Sequence of the first protein:
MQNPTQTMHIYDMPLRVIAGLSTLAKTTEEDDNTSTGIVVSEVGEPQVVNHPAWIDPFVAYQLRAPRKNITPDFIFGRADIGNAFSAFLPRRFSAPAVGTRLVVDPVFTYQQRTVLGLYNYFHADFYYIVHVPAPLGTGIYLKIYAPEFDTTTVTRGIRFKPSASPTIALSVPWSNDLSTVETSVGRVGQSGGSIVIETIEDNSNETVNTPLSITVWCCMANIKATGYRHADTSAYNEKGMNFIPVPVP

Sequence of the second protein:
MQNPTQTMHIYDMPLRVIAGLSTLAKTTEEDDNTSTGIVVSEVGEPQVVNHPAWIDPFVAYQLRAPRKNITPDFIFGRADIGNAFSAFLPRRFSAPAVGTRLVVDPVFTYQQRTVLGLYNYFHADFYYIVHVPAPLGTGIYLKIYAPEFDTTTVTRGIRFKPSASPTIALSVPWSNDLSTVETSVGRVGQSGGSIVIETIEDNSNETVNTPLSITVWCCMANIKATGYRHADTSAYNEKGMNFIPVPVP

Contacts between the two chains:
Residue T7 in the second protein contacts residue H9 in the first protein (closest heavy-atom distance 1.8 Å).
Residue K239 in the second protein contacts residue S184 in the first protein (closest heavy-atom distance 2.5 Å).
Residue N242 in the second protein contacts residue D105 in the first protein (closest heavy-atom distance 2.4 Å).
Residue T7 in the second protein is in contact with residue T7 in the first protein (closest heavy-atom distance 1.7 Å).
Residue I244 in the second protein interacts with residue G189 in the first protein (closest heavy-atom distance 3.0 Å).
Residue M8 in the second protein contacts residue T7 in the first protein (closest heavy-atom distance 2.3 Å).
Residue F108 in the second protein contacts residue Y236 in the first protein (closest heavy-atom distance 2.5 Å).
Residue G240 in the second protein is in contact with residue F122 in the first protein (closest heavy-atom distance 2.6 Å).
Residue Y110 in the second protein contacts residue Y236 in the first protein (closest heavy-atom distance 2.4 Å).
Residue R113 in the second protein is in contact with residue E238 in the first protein (closest heavy-atom distance 3.1 Å).
Residue S184 in the second protein contacts residue K239 in the first protein (closest heavy-atom distance 2.5 Å).
Residue D105 in the second protein interacts with residue N242 in the first protein (closest heavy-atom distance 2.4 Å).
Residue T183 in the second protein contacts residue E238 in the first protein (closest heavy-atom distance 2.5 Å).
Residue E238 in the second protein is in contact with residue F108 in the first protein (closest heavy-atom distance 3.2 Å).
Residue D12 in the second protein interacts with residue P4 in the first protein (closest heavy-atom distance 2.8 Å).
Residue M241 in the second protein interacts with residue F108 in the first protein (closest heavy-atom distance 1.8 Å).
Residue E238 in the second protein interacts with residue R113 in the first protein (closest heavy-atom distance 3.1 Å).
Residue I244 in the second protein interacts with residue Q190 in the first protein (closest heavy-atom distance 2.4 Å).
Residue V188 in the second protein is in contact with residue P247 in the first protein (closest heavy-atom distance 3.1 Å).
Residue F122 in the second protein is in contact with residue M241 in the first protein (closest heavy-atom distance 2.9 Å).
Residue N242 in the second protein interacts with residue Q190 in the first protein (closest heavy-atom distance 2.6 Å).
Residue T5 in the second protein interacts with residue Y11 in the first protein (closest heavy-atom distance 2.5 Å).
Residue Y236 in the second protein is in contact with residue R113 in the first protein (closest heavy-atom distance 2.9 Å).
Residue H9 in the second protein contacts residue Q6 in the first protein (closest heavy-atom distance 2.0 Å).
Residue G189 in the second protein is in contact with residue I244 in the first protein (closest heavy-atom distance 3.0 Å).
Residue V246 in the second protein is in contact with residue G189 in the first protein (closest heavy-atom distance 2.6 Å).
Residue K239 in the second protein contacts residue T183 in the first protein (closest heavy-atom distance 2.4 Å).
Residue H9 in the second protein is in contact with residue T7 in the first protein (closest heavy-atom distance 1.8 Å).
Residue F243 in the second protein contacts residue Q190 in the first protein (closest heavy-atom distance 2.5 Å).
Residue Q6 in the second protein is in contact with residue H9 in the first protein (closest heavy-atom distance 2.0 Å).
Residue N3 in the second protein interacts with residue D12 in the first protein (closest heavy-atom distance 1.8 Å).
Residue P4 in the second protein contacts residue D12 in the first protein (closest heavy-atom distance 2.8 Å).
Residue F108 in the second protein contacts residue E238 in the first protein (closest heavy-atom distance 3.2 Å).
Residue Q190 in the second protein is in contact with residue F243 in the first protein (closest heavy-atom distance 2.5 Å).
Residue Y11 in the second protein interacts with residue T5 in the first protein (closest heavy-atom distance 2.5 Å).
Residue Y236 in the second protein interacts with residue F108 in the first protein (closest heavy-atom distance 2.5 Å).
Residue F243 in the second protein contacts residue S194 in the first protein (closest heavy-atom distance 2.7 Å).
Residue D12 in the second protein is in contact with residue N3 in the first protein (closest heavy-atom distance 1.8 Å).
Residue R113 in the second protein interacts with residue Y236 in the first protein (closest heavy-atom distance 2.9 Å).
Residue T7 in the second protein interacts with residue M8 in the first protein (closest heavy-atom distance 2.3 Å).
Residue F243 in the second protein interacts with residue S191 in the first protein (closest heavy-atom distance 2.9 Å).
Residue Y228 in the second protein interacts with residue Q111 in the first protein (closest heavy-atom distance 3.1 Å).
Residue G240 in the second protein is in contact with residue T183 in the first protein (closest heavy-atom distance 1.4 Å).
Residue Y236 in the second protein interacts with residue Y110 in the first protein (closest heavy-atom distance 2.4 Å).
Residue S194 in the second protein contacts residue F243 in the first protein (closest heavy-atom distance 2.7 Å).
Residue E238 in the second protein contacts residue T183 in the first protein (closest heavy-atom distance 2.5 Å).
Residue P247 in the second protein interacts with residue V188 in the first protein (closest heavy-atom distance 3.1 Å).
Residue F108 in the second protein contacts residue M241 in the first protein (closest heavy-atom distance 1.8 Å).
Residue T183 in the second protein contacts residue K239 in the first protein (closest heavy-atom distance 2.4 Å).
Residue M241 in the second protein contacts residue F122 in the first protein (closest heavy-atom distance 2.9 Å).
Residue Q190 in the second protein is in contact with residue I244 in the first protein (closest heavy-atom distance 2.4 Å).
Residue F122 in the second protein is in contact with residue G240 in the first protein (closest heavy-atom distance 2.6 Å).
Residue M8 in the second protein interacts with residue M8 in the first protein (closest heavy-atom distance 1.5 Å).
Residue G189 in the second protein interacts with residue V246 in the first protein (closest heavy-atom distance 2.6 Å).
Residue T183 in the second protein contacts residue G240 in the first protein (closest heavy-atom distance 1.4 Å).
Residue Q111 in the second protein is in contact with residue Y228 in the first protein (closest heavy-atom distance 3.1 Å).
Residue S191 in the second protein interacts with residue F243 in the first protein (closest heavy-atom distance 2.9 Å).
Residue Q6 in the second protein contacts residue I10 in the first protein (closest heavy-atom distance 2.0 Å).
Residue Q190 in the second protein contacts residue N242 in the first protein (closest heavy-atom distance 2.6 Å).
Residue I10 in the second protein interacts with residue Q6 in the first protein (closest heavy-atom distance 2.0 Å).

This data describes a binding interaction between two proteins.